The following describes two proteins that form a bound complex.

Residue-level contacts at the interface:
Residue L16 in chain B interacts with residue E63 in chain A (closest heavy-atom distance 4.4 Å).
Residue N31 in chain B is in contact with residue L49 in chain A (closest heavy-atom distance 4.6 Å).
Residue Q38 in chain B is in contact with residue R34 in chain A (closest heavy-atom distance 3.5 Å).
Residue N31 in chain B interacts with residue M45 in chain A (closest heavy-atom distance 4.8 Å).
Residue D42 in chain B contacts residue R34 in chain A (closest heavy-atom distance 2.6 Å).
Residue R20 in chain B interacts with residue Y60 in chain A (closest heavy-atom distance 3.3 Å).
Residue Y41 in chain B contacts residue Y33 in chain A (closest heavy-atom distance 3.3 Å).
Residue Q38 in chain B interacts with residue Q38 in chain A (closest heavy-atom distance 2.9 Å).
Residue L49 in chain B contacts residue V26 in chain A (closest heavy-atom distance 4.5 Å).
Residue R56 in chain B is in contact with residue F23 in chain A (closest heavy-atom distance 3.8 Å).
Residue F23 in chain B interacts with residue R56 in chain A (closest heavy-atom distance 3.9 Å).
Residue R34 in chain B contacts residue Q38 in chain A (closest heavy-atom distance 3.9 Å).
Residue R67 in chain B contacts residue L16 in chain A (closest heavy-atom distance 4.2 Å).
Residue L49 in chain B interacts with residue N31 in chain A (closest heavy-atom distance 5.0 Å).
Residue F23 in chain B is in contact with residue V59 in chain A (closest heavy-atom distance 4.4 Å).
Residue F23 in chain B interacts with residue M52 in chain A (closest heavy-atom distance 3.3 Å).
Residue A30 in chain B contacts residue M45 in chain A (closest heavy-atom distance 4.0 Å).
Residue K70 in chain B is in contact with residue Q9 in chain A (closest heavy-atom distance 4.2 Å).
Residue Y41 in chain B contacts residue N37 in chain A (closest heavy-atom distance 3.5 Å).
Residue R34 in chain B is in contact with residue M45 in chain A (closest heavy-atom distance 3.4 Å).
Residue M52 in chain B is in contact with residue V26 in chain A (closest heavy-atom distance 4.1 Å).
Residue V59 in chain B is in contact with residue I19 in chain A (closest heavy-atom distance 4.4 Å).
Residue E63 in chain B contacts residue L16 in chain A (closest heavy-atom distance 3.5 Å).
Residue R34 in chain B interacts with residue Y41 in chain A (closest heavy-atom distance 3.3 Å).
Residue M45 in chain B interacts with residue A30 in chain A (closest heavy-atom distance 4.0 Å).
Residue V59 in chain B contacts residue F23 in chain A (closest heavy-atom distance 4.8 Å).
Residue V26 in chain B contacts residue M52 in chain A (closest heavy-atom distance 4.3 Å).
Residue Q38 in chain B contacts residue N37 in chain A (closest heavy-atom distance 4.7 Å).
Residue Y33 in chain B contacts residue Y41 in chain A (closest heavy-atom distance 3.4 Å).
Residue N37 in chain B interacts with residue Y41 in chain A (closest heavy-atom distance 3.5 Å).
Residue Q48 in chain B contacts residue V26 in chain A (closest heavy-atom distance 4.5 Å).
Residue L49 in chain B interacts with residue S27 in chain A (closest heavy-atom distance 4.2 Å).
Residue A30 in chain B is in contact with residue L49 in chain A (closest heavy-atom distance 4.0 Å).
Residue Y41 in chain B is in contact with residue A30 in chain A (closest heavy-atom distance 4.5 Å).
Residue V5 in chain B contacts residue K70 in chain A (closest heavy-atom distance 4.4 Å).
Residue F23 in chain B contacts residue I55 in chain A (closest heavy-atom distance 3.7 Å).
Residue Q9 in chain B is in contact with residue K70 in chain A (closest heavy-atom distance 3.9 Å).
Residue L16 in chain B is in contact with residue Y60 in chain A (closest heavy-atom distance 4.4 Å).
Residue Y41 in chain B contacts residue R34 in chain A (closest heavy-atom distance 3.2 Å).
Residue V59 in chain B contacts residue L16 in chain A (closest heavy-atom distance 5.0 Å).
Residue M52 in chain B interacts with residue F23 in chain A (closest heavy-atom distance 3.5 Å).
Residue L16 in chain B interacts with residue V59 in chain A (closest heavy-atom distance 4.4 Å).
Residue I55 in chain B contacts residue F23 in chain A (closest heavy-atom distance 3.8 Å).
Residue L49 in chain B contacts residue A30 in chain A (closest heavy-atom distance 3.8 Å).
Residue R34 in chain B is in contact with residue D42 in chain A (closest heavy-atom distance 2.9 Å).
Residue M45 in chain B interacts with residue R34 in chain A (closest heavy-atom distance 3.6 Å).
Residue I19 in chain B contacts residue V59 in chain A (closest heavy-atom distance 4.7 Å).
Residue N37 in chain B is in contact with residue N37 in chain A (closest heavy-atom distance 4.1 Å).
Residue A30 in chain B interacts with residue Y41 in chain A (closest heavy-atom distance 4.5 Å).

Sequence of chain A:
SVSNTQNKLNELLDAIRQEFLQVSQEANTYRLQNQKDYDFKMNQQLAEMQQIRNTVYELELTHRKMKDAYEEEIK

Sequence of chain B:
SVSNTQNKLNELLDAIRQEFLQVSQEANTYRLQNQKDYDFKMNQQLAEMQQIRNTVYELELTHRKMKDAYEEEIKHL